Sequence of chain A:
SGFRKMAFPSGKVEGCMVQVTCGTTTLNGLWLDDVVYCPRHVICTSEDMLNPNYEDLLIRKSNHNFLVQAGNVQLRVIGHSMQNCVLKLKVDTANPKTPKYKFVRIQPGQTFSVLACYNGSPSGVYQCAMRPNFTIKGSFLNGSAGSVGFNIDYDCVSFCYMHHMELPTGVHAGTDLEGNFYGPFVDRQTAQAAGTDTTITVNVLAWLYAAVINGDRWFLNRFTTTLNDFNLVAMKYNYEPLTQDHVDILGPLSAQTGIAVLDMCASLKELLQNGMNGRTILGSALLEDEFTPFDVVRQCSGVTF

These two protein chains interact to form a complex.

Sequence of chain B:
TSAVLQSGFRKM

Contacts between the two chains:
Residue Q189 in chain A contacts residue V4 in chain B (closest heavy-atom distance 3.5 Å).
Residue A145 in chain A interacts with residue Q6 in chain B (closest heavy-atom distance 3.0 Å).
Residue Q69 in chain A interacts with residue R10 in chain B (closest heavy-atom distance 2.7 Å).
Residue T26 in chain A contacts residue S7 in chain B (closest heavy-atom distance 3.6 Å).
Residue Q189 in chain A contacts residue A3 in chain B (closest heavy-atom distance 3.2 Å).
Residue M49 in chain A interacts with residue L5 in chain B (closest heavy-atom distance 3.7 Å).
Residue H41 in chain A contacts residue Q6 in chain B (closest heavy-atom distance 4.3 Å).
Residue H41 in chain A contacts residue L5 in chain B (closest heavy-atom distance 3.8 Å).
Residue G143 in chain A interacts with residue S7 in chain B (closest heavy-atom distance 3.1 Å).
Residue A145 in chain A interacts with residue S7 in chain B (closest heavy-atom distance 3.8 Å).
Residue T190 in chain A interacts with residue S2 in chain B (closest heavy-atom distance 3.4 Å).
Residue H163 in chain A interacts with residue Q6 in chain B (closest heavy-atom distance 2.5 Å).
Residue Q192 in chain A contacts residue A3 in chain B (closest heavy-atom distance 4.2 Å).
Residue M49 in chain A is in contact with residue S7 in chain B (closest heavy-atom distance 3.6 Å).
Residue T24 in chain A is in contact with residue R10 in chain B (closest heavy-atom distance 2.8 Å).
Residue T190 in chain A interacts with residue A3 in chain B (closest heavy-atom distance 2.9 Å).
Residue Q189 in chain A is in contact with residue L5 in chain B (closest heavy-atom distance 3.0 Å).
Residue E166 in chain A contacts residue Q6 in chain B (closest heavy-atom distance 3.2 Å).
Residue M165 in chain A contacts residue V4 in chain B (closest heavy-atom distance 3.2 Å).
Residue P168 in chain A contacts residue S2 in chain B (closest heavy-atom distance 3.9 Å).
Residue H172 in chain A contacts residue Q6 in chain B (closest heavy-atom distance 3.5 Å).
Residue T26 in chain A is in contact with residue G8 in chain B (closest heavy-atom distance 2.8 Å).
Residue F140 in chain A contacts residue Q6 in chain B (closest heavy-atom distance 2.9 Å).
Residue T26 in chain A contacts residue F9 in chain B (closest heavy-atom distance 4.3 Å).
Residue T24 in chain A is in contact with residue G8 in chain B (closest heavy-atom distance 3.5 Å).
Residue L67 in chain A interacts with residue M12 in chain B (closest heavy-atom distance 3.5 Å).
Residue E166 in chain A interacts with residue A3 in chain B (closest heavy-atom distance 3.3 Å).
Residue M165 in chain A is in contact with residue A3 in chain B (closest heavy-atom distance 3.5 Å).
Residue G143 in chain A contacts residue Q6 in chain B (closest heavy-atom distance 2.9 Å).
Residue T26 in chain A is in contact with residue R10 in chain B (closest heavy-atom distance 3.7 Å).
Residue L27 in chain A interacts with residue S7 in chain B (closest heavy-atom distance 4.2 Å).
Residue R188 in chain A interacts with residue L5 in chain B (closest heavy-atom distance 3.7 Å).
Residue P168 in chain A contacts residue T1 in chain B (closest heavy-atom distance 3.2 Å).
Residue L167 in chain A contacts residue A3 in chain B (closest heavy-atom distance 4.1 Å).
Residue N142 in chain A interacts with residue V4 in chain B (closest heavy-atom distance 3.9 Å).
Residue H164 in chain A is in contact with residue L5 in chain B (closest heavy-atom distance 3.8 Å).
Residue P168 in chain A is in contact with residue A3 in chain B (closest heavy-atom distance 4.0 Å).
Residue H41 in chain A is in contact with residue S7 in chain B (closest heavy-atom distance 3.5 Å).
Residue N142 in chain A interacts with residue Q6 in chain B (closest heavy-atom distance 3.9 Å).
Residue H164 in chain A interacts with residue Q6 in chain B (closest heavy-atom distance 3.0 Å).
Residue Q189 in chain A is in contact with residue S2 in chain B (closest heavy-atom distance 3.6 Å).
Residue T25 in chain A is in contact with residue S7 in chain B (closest heavy-atom distance 3.7 Å).
Residue G23 in chain A interacts with residue M12 in chain B (closest heavy-atom distance 3.3 Å).
Residue T24 in chain A contacts residue F9 in chain B (closest heavy-atom distance 3.3 Å).
Residue R188 in chain A contacts residue A3 in chain B (closest heavy-atom distance 4.2 Å).
Residue G143 in chain A is in contact with residue G8 in chain B (closest heavy-atom distance 3.5 Å).
Residue M165 in chain A is in contact with residue L5 in chain B (closest heavy-atom distance 3.6 Å).
Residue A191 in chain A is in contact with residue S2 in chain B (closest heavy-atom distance 3.8 Å).
Residue L67 in chain A interacts with residue R10 in chain B (closest heavy-atom distance 3.8 Å).
Residue E166 in chain A is in contact with residue V4 in chain B (closest heavy-atom distance 2.9 Å).
Residue T25 in chain A interacts with residue G8 in chain B (closest heavy-atom distance 3.6 Å).
Residue T21 in chain A is in contact with residue R10 in chain B (closest heavy-atom distance 3.4 Å).
Residue D187 in chain A interacts with residue L5 in chain B (closest heavy-atom distance 3.7 Å).
Residue M165 in chain A is in contact with residue Q6 in chain B (closest heavy-atom distance 3.9 Å).
Residue L141 in chain A interacts with residue Q6 in chain B (closest heavy-atom distance 3.7 Å).
Residue N142 in chain A is in contact with residue S7 in chain B (closest heavy-atom distance 3.5 Å).
Residue S144 in chain A interacts with residue Q6 in chain B (closest heavy-atom distance 3.2 Å).
Residue A191 in chain A interacts with residue T1 in chain B (closest heavy-atom distance 3.5 Å).
Residue Q19 in chain A is in contact with residue R10 in chain B (closest heavy-atom distance 3.5 Å).
Residue Y54 in chain A is in contact with residue L5 in chain B (closest heavy-atom distance 4.0 Å).